Residue-level contacts at the interface:
Residue I94 in protein 1 interacts with residue R7 in protein 2 (closest heavy-atom distance 3.5 Å).
Residue L108 in protein 1 contacts residue G3 in protein 2 (closest heavy-atom distance 4.1 Å).
Residue P73 in protein 1 contacts residue Y11 in protein 2 (closest heavy-atom distance 3.7 Å).
Residue L91 in protein 1 contacts residue D9 in protein 2 (closest heavy-atom distance 3.7 Å).
Residue L91 in protein 1 is in contact with residue A8 in protein 2 (closest heavy-atom distance 3.3 Å).
Residue E74 in protein 1 interacts with residue L12 in protein 2 (closest heavy-atom distance 3.5 Å).
Residue H93 in protein 1 contacts residue R7 in protein 2 (closest heavy-atom distance 4.9 Å).
Residue Q111 in protein 1 is in contact with residue T4 in protein 2 (closest heavy-atom distance 3.1 Å).
Residue A97 in protein 1 is in contact with residue T4 in protein 2 (closest heavy-atom distance 3.9 Å).
Residue R77 in protein 1 is in contact with residue L12 in protein 2 (closest heavy-atom distance 3.8 Å).
Residue L108 in protein 1 is in contact with residue T4 in protein 2 (closest heavy-atom distance 4.2 Å).
Residue Q111 in protein 1 interacts with residue F5 in protein 2 (closest heavy-atom distance 4.3 Å).
Residue L91 in protein 1 contacts residue R7 in protein 2 (closest heavy-atom distance 4.1 Å).
Residue F71 in protein 1 contacts residue Y11 in protein 2 (closest heavy-atom distance 3.9 Å).
Residue R98 in protein 1 contacts residue L2 in protein 2 (closest heavy-atom distance 4.1 Å).
Residue Y96 in protein 1 is in contact with residue F5 in protein 2 (closest heavy-atom distance 3.2 Å).
Residue A112 in protein 1 interacts with residue F5 in protein 2 (closest heavy-atom distance 3.9 Å).
Residue L108 in protein 1 contacts residue F5 in protein 2 (closest heavy-atom distance 3.4 Å).
Residue A97 in protein 1 is in contact with residue F5 in protein 2 (closest heavy-atom distance 3.5 Å).
Residue H104 in protein 1 interacts with residue T4 in protein 2 (closest heavy-atom distance 4.8 Å).
Residue H104 in protein 1 is in contact with residue G3 in protein 2 (closest heavy-atom distance 2.9 Å).
Residue Y96 in protein 1 contacts residue M6 in protein 2 (closest heavy-atom distance 2.8 Å).
Residue Y96 in protein 1 interacts with residue T4 in protein 2 (closest heavy-atom distance 4.0 Å).
Residue P73 in protein 1 interacts with residue L12 in protein 2 (closest heavy-atom distance 3.9 Å).
Residue N69 in protein 1 contacts residue Y11 in protein 2 (closest heavy-atom distance 4.3 Å).
Residue W64 in protein 1 contacts residue F5 in protein 2 (closest heavy-atom distance 3.8 Å).
Residue M63 in protein 1 interacts with residue F5 in protein 2 (closest heavy-atom distance 3.8 Å).
Residue I65 in protein 1 is in contact with residue F5 in protein 2 (closest heavy-atom distance 3.8 Å).
Residue L91 in protein 1 interacts with residue L12 in protein 2 (closest heavy-atom distance 3.8 Å).
Residue F71 in protein 1 interacts with residue A8 in protein 2 (closest heavy-atom distance 3.9 Å).
Residue Y96 in protein 1 is in contact with residue R7 in protein 2 (closest heavy-atom distance 4.9 Å).
Residue I94 in protein 1 contacts residue A8 in protein 2 (closest heavy-atom distance 2.8 Å).
Residue R98 in protein 1 interacts with residue R15 in protein 2 (closest heavy-atom distance 4.8 Å).
Residue A97 in protein 1 interacts with residue M6 in protein 2 (closest heavy-atom distance 5.0 Å).
Residue Y96 in protein 1 is in contact with residue Y11 in protein 2 (closest heavy-atom distance 3.3 Å).
Residue A95 in protein 1 interacts with residue M6 in protein 2 (closest heavy-atom distance 3.5 Å).
Residue I94 in protein 1 interacts with residue M6 in protein 2 (closest heavy-atom distance 4.0 Å).
Residue A95 in protein 1 contacts residue R7 in protein 2 (closest heavy-atom distance 4.5 Å).
Residue D88 in protein 1 is in contact with residue D9 in protein 2 (closest heavy-atom distance 4.8 Å).
Residue Q111 in protein 1 interacts with residue G3 in protein 2 (closest heavy-atom distance 4.6 Å).
Residue N69 in protein 1 is in contact with residue R15 in protein 2 (closest heavy-atom distance 4.2 Å).
Residue P73 in protein 1 interacts with residue A8 in protein 2 (closest heavy-atom distance 4.3 Å).
Residue H104 in protein 1 interacts with residue L2 in protein 2 (closest heavy-atom distance 4.7 Å).
Residue A95 in protein 1 is in contact with residue A8 in protein 2 (closest heavy-atom distance 4.9 Å).
Residue K92 in protein 1 interacts with residue D9 in protein 2 (closest heavy-atom distance 3.9 Å).
Residue A95 in protein 1 interacts with residue F5 in protein 2 (closest heavy-atom distance 3.8 Å).
Residue K92 in protein 1 contacts residue R7 in protein 2 (closest heavy-atom distance 3.2 Å).

Sequence of protein 1:
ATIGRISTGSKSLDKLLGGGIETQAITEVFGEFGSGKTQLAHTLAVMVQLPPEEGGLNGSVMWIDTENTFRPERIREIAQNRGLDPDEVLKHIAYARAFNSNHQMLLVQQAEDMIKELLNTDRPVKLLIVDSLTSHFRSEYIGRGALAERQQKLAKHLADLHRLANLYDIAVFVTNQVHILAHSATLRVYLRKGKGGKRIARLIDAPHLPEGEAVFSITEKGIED

Sequence of protein 2:
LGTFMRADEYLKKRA

These two protein chains interact to form a complex.